Residue-level contacts at the interface:
Residue Q420 in the second protein contacts residue K99 in the first protein (closest heavy-atom distance 3.9 Å).
Residue N416 in the second protein interacts with residue N101 in the first protein (closest heavy-atom distance 3.5 Å).
Residue A676 in the second protein interacts with residue N91 in the first protein (closest heavy-atom distance 4.8 Å).
Residue E761 in the second protein interacts with residue D104 in the first protein (closest heavy-atom distance 3.3 Å).
Residue N677 in the second protein is in contact with residue N91 in the first protein (closest heavy-atom distance 4.7 Å).

Sequence of the first protein:
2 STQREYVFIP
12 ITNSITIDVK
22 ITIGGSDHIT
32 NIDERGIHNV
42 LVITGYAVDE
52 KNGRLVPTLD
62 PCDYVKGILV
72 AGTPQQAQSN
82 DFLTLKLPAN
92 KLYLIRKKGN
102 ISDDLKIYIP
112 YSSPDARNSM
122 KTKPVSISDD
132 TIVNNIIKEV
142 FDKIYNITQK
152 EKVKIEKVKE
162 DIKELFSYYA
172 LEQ

Sequence of the second protein:
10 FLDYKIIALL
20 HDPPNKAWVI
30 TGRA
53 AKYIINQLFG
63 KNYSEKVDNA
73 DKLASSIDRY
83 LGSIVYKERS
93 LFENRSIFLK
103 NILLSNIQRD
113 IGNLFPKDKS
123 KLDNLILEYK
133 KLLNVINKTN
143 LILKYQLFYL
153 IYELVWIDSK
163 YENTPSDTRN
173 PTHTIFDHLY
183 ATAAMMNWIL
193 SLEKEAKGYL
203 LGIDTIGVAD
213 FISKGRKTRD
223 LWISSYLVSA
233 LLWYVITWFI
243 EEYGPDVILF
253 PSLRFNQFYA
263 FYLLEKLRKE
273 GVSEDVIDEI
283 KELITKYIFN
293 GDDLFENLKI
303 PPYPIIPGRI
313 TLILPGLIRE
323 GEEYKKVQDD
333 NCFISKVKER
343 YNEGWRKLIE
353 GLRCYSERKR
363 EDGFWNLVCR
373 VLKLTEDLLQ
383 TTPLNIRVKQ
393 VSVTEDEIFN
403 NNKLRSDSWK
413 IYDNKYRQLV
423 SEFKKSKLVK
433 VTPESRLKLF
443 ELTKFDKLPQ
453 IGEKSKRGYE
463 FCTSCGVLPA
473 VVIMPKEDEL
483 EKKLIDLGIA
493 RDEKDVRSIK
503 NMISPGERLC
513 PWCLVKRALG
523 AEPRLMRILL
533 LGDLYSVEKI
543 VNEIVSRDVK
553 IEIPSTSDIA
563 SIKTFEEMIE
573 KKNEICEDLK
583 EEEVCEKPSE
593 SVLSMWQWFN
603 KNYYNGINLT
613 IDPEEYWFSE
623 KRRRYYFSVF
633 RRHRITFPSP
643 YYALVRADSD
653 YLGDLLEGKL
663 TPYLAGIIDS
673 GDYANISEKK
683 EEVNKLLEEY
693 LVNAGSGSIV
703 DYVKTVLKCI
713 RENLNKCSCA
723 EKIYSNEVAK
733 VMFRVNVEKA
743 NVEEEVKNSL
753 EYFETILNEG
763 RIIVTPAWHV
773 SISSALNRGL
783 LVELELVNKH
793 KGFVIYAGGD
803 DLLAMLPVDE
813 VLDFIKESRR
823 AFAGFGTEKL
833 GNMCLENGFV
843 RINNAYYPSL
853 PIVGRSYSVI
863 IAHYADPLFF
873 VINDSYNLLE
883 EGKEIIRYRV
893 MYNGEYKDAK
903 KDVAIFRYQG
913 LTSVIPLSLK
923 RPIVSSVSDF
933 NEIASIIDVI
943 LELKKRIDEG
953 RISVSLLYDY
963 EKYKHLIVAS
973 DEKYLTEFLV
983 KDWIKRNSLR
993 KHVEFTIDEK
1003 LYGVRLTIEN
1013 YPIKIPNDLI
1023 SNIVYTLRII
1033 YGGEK

The following describes two proteins that form a bound complex.